Residue-level contacts at the interface:
Residue K160 in the second protein contacts residue Y31 in the first protein (closest heavy-atom distance 4.5 Å).
Residue K156 in the second protein interacts with residue F104 in the first protein (closest heavy-atom distance 3.8 Å).
Residue K157 in the second protein contacts residue Y190 in the first protein (closest heavy-atom distance 3.5 Å).
Residue E39 in the second protein interacts with residue R171 in the first protein (closest heavy-atom distance 4.2 Å).
Residue Y68 in the second protein is in contact with residue F109 in the first protein (closest heavy-atom distance 3.2 Å).
Residue I67 in the second protein contacts residue Y108 in the first protein (closest heavy-atom distance 3.4 Å).
Residue R64 in the second protein interacts with residue W232 in the first protein (closest heavy-atom distance 3.3 Å).
Residue G161 in the second protein interacts with residue Q5 in the first protein (closest heavy-atom distance 4.0 Å).
Residue Y68 in the second protein contacts residue N172 in the first protein (closest heavy-atom distance 2.9 Å).
Residue Y68 in the second protein is in contact with residue W232 in the first protein (closest heavy-atom distance 4.2 Å).
Residue K156 in the second protein is in contact with residue E35 in the first protein (closest heavy-atom distance 3.0 Å).
Residue Y153 in the second protein is in contact with residue F109 in the first protein (closest heavy-atom distance 3.2 Å).
Residue K63 in the second protein is in contact with residue Y108 in the first protein (closest heavy-atom distance 3.6 Å).
Residue K157 in the second protein interacts with residue F104 in the first protein (closest heavy-atom distance 3.5 Å).
Residue K156 in the second protein contacts residue Y31 in the first protein (closest heavy-atom distance 3.7 Å).
Residue R64 in the second protein contacts residue N172 in the first protein (closest heavy-atom distance 4.3 Å).
Residue K160 in the second protein interacts with residue I114 in the first protein (closest heavy-atom distance 3.8 Å).
Residue K79 in the second protein is in contact with residue Q194 in the first protein (closest heavy-atom distance 2.9 Å).
Residue Q146 in the second protein contacts residue D59 in the first protein (closest heavy-atom distance 2.8 Å).
Residue G161 in the second protein is in contact with residue V6 in the first protein (closest heavy-atom distance 3.9 Å).
Residue K65 in the second protein contacts residue D234 in the first protein (closest heavy-atom distance 4.3 Å).
Residue Y68 in the second protein interacts with residue Y108 in the first protein (closest heavy-atom distance 4.5 Å).
Residue T149 in the second protein interacts with residue E58 in the first protein (closest heavy-atom distance 3.1 Å).
Residue K65 in the second protein is in contact with residue R171 in the first protein (closest heavy-atom distance 3.1 Å).
Residue A71 in the second protein interacts with residue F109 in the first protein (closest heavy-atom distance 3.4 Å).
Residue Y68 in the second protein interacts with residue P173 in the first protein (closest heavy-atom distance 3.5 Å).
Residue I67 in the second protein is in contact with residue S107 in the first protein (closest heavy-atom distance 4.2 Å).
Residue R158 in the second protein contacts residue Y190 in the first protein (closest heavy-atom distance 3.4 Å).
Residue K157 in the second protein contacts residue P196 in the first protein (closest heavy-atom distance 4.1 Å).
Residue D75 in the second protein interacts with residue Q194 in the first protein (closest heavy-atom distance 4.0 Å).
Residue Y153 in the second protein contacts residue A111 in the first protein (closest heavy-atom distance 3.5 Å).
Residue T149 in the second protein contacts residue S107 in the first protein (closest heavy-atom distance 4.4 Å).
Residue Y153 in the second protein is in contact with residue D103 in the first protein (closest heavy-atom distance 3.1 Å).
Residue Q146 in the second protein contacts residue Y108 in the first protein (closest heavy-atom distance 3.7 Å).
Residue L60 in the second protein contacts residue N237 in the first protein (closest heavy-atom distance 3.1 Å).
Residue K157 in the second protein contacts residue L187 in the first protein (closest heavy-atom distance 4.0 Å).
Residue L159 in the second protein contacts residue F104 in the first protein (closest heavy-atom distance 4.2 Å).
Residue Y68 in the second protein contacts residue R171 in the first protein (closest heavy-atom distance 3.7 Å).
Residue K160 in the second protein interacts with residue D113 in the first protein (closest heavy-atom distance 3.1 Å).
Residue Y153 in the second protein is in contact with residue Y190 in the first protein (closest heavy-atom distance 4.0 Å).
Residue K157 in the second protein contacts residue D113 in the first protein (closest heavy-atom distance 3.2 Å).
Residue R64 in the second protein contacts residue Y108 in the first protein (closest heavy-atom distance 2.7 Å).
Residue W165 in the second protein is in contact with residue E35 in the first protein (closest heavy-atom distance 3.2 Å).
Residue I67 in the second protein interacts with residue F109 in the first protein (closest heavy-atom distance 3.9 Å).
Residue K156 in the second protein is in contact with residue G105 in the first protein (closest heavy-atom distance 3.7 Å).
Residue W165 in the second protein is in contact with residue Y31 in the first protein (closest heavy-atom distance 4.3 Å).
Residue K157 in the second protein contacts residue A111 in the first protein (closest heavy-atom distance 4.2 Å).
Residue Y61 in the second protein interacts with residue D234 in the first protein (closest heavy-atom distance 3.7 Å).
Residue F163 in the second protein contacts residue Y31 in the first protein (closest heavy-atom distance 3.3 Å).
Residue Q146 in the second protein is in contact with residue E58 in the first protein (closest heavy-atom distance 3.8 Å).
Residue Q146 in the second protein interacts with residue S107 in the first protein (closest heavy-atom distance 4.4 Å).
Residue Y61 in the second protein interacts with residue R171 in the first protein (closest heavy-atom distance 4.1 Å).
Residue Y153 in the second protein is in contact with residue G105 in the first protein (closest heavy-atom distance 2.9 Å).
Residue K160 in the second protein interacts with residue F104 in the first protein (closest heavy-atom distance 2.8 Å).
Residue R158 in the second protein interacts with residue Q194 in the first protein (closest heavy-atom distance 3.8 Å).
Residue Y153 in the second protein is in contact with residue G106 in the first protein (closest heavy-atom distance 3.4 Å).
Residue R64 in the second protein is in contact with residue Y110 in the first protein (closest heavy-atom distance 3.7 Å).
Residue K160 in the second protein contacts residue V6 in the first protein (closest heavy-atom distance 4.1 Å).
Residue T149 in the second protein interacts with residue G105 in the first protein (closest heavy-atom distance 4.2 Å).
Residue K157 in the second protein interacts with residue D103 in the first protein (closest heavy-atom distance 4.5 Å).

Sequence of the second protein:
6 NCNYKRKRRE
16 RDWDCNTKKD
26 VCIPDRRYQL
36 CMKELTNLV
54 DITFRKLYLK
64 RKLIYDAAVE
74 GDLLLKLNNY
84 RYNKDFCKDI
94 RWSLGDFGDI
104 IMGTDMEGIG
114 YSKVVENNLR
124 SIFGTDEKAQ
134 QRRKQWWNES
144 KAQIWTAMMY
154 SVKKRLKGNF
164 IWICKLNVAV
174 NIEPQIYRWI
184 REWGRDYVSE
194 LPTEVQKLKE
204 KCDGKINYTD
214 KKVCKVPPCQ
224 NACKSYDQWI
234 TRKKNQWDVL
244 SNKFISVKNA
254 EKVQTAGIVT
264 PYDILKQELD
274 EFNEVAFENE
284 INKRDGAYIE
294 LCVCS

Sequence of the first protein:
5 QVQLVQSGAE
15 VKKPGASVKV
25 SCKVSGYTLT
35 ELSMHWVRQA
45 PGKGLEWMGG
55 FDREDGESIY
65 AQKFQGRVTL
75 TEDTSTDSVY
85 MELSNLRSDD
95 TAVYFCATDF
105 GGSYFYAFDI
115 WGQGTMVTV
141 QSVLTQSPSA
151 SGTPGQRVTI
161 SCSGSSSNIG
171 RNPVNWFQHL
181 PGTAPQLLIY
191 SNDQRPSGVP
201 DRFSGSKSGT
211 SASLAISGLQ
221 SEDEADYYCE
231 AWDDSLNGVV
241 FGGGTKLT

The following describes two proteins that form a bound complex.